Sequence of chain A:
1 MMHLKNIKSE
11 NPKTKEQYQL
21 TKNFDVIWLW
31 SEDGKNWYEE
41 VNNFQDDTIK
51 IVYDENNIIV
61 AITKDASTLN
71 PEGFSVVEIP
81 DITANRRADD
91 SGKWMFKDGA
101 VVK

Sequence of chain B:
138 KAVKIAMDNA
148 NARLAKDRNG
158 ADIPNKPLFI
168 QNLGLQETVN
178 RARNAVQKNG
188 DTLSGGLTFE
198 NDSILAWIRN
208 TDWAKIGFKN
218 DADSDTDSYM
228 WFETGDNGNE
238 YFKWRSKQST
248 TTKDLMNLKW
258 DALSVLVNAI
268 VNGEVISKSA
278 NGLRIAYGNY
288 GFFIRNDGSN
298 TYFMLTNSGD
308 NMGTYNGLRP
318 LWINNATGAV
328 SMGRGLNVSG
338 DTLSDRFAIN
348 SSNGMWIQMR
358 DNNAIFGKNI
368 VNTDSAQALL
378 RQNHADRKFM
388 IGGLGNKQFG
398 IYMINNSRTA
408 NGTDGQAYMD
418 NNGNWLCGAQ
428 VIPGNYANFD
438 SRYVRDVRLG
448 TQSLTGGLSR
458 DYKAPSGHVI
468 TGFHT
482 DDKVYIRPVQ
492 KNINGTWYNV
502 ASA

The following describes two proteins that form a bound complex.

Interface contacts:
Residue R445 in chain B contacts residue D25 in chain A (closest heavy-atom distance 4.4 Å).
Residue R442 in chain B interacts with residue F24 in chain A (closest heavy-atom distance 3.2 Å).
Residue D443 in chain B is in contact with residue F24 in chain A (closest heavy-atom distance 3.6 Å).
Residue D443 in chain B interacts with residue D25 in chain A (closest heavy-atom distance 4.2 Å).
Residue W498 in chain B contacts residue D25 in chain A (closest heavy-atom distance 4.5 Å).
Residue R442 in chain B is in contact with residue N23 in chain A (closest heavy-atom distance 2.9 Å).
Residue D443 in chain B contacts residue N23 in chain A (closest heavy-atom distance 4.2 Å).